Sequence of chain A:
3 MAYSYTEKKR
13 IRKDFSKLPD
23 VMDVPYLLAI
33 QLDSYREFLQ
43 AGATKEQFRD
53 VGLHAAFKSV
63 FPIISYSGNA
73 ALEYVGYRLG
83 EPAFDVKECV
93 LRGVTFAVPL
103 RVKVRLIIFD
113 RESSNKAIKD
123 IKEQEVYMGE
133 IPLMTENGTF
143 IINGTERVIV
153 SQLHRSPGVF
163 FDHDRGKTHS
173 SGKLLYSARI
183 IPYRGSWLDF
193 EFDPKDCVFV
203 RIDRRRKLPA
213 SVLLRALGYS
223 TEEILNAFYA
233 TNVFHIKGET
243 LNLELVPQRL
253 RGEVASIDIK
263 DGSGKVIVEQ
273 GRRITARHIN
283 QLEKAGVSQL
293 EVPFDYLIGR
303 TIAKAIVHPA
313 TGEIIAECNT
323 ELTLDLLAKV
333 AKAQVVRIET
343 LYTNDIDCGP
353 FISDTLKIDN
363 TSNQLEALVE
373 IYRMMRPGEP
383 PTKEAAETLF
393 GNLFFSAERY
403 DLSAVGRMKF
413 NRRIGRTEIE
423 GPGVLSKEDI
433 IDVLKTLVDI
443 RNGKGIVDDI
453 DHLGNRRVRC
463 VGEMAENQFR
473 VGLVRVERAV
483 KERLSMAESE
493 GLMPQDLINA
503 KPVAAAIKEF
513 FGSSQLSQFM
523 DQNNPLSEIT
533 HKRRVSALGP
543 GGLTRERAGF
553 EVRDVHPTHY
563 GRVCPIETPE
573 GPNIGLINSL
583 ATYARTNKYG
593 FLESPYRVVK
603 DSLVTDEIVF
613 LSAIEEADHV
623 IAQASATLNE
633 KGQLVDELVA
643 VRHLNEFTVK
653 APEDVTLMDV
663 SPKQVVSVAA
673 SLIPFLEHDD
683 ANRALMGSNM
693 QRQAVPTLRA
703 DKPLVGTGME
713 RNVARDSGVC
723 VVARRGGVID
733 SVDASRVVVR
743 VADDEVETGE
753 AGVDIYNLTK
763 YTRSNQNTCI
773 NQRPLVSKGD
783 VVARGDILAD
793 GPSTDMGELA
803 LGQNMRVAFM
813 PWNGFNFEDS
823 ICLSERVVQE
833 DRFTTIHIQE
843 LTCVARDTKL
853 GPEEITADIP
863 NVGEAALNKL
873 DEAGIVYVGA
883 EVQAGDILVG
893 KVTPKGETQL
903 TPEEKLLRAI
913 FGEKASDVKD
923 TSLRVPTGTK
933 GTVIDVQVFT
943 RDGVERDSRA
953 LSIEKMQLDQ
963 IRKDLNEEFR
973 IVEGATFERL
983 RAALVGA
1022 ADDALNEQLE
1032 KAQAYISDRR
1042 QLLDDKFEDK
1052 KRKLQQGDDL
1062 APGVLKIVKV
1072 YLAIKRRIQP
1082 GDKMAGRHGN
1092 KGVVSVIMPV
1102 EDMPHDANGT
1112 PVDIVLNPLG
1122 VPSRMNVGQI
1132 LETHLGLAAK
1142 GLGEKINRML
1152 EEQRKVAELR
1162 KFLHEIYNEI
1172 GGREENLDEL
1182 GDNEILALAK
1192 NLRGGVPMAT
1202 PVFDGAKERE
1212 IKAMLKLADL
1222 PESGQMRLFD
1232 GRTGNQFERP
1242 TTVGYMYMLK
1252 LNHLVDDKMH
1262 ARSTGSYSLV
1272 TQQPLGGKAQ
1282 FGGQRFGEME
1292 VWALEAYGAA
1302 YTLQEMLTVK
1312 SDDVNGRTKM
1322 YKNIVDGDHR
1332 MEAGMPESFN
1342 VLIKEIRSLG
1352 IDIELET

Sequence of chain B:
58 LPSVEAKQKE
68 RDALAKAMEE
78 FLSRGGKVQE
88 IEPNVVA

This data describes a binding interaction between two proteins.

Interface contacts:
Residue I66 in chain A is in contact with residue L71 in chain B (closest heavy-atom distance 4.1 Å).
Residue I65 in chain A is in contact with residue E67 in chain B (closest heavy-atom distance 3.2 Å).
Residue D498 in chain A interacts with residue V93 in chain B (closest heavy-atom distance 4.0 Å).
Residue Q497 in chain A interacts with residue V92 in chain B (closest heavy-atom distance 3.0 Å).
Residue R107 in chain A is in contact with residue M75 in chain B (closest heavy-atom distance 4.5 Å).
Residue I120 in chain A is in contact with residue M75 in chain B (closest heavy-atom distance 3.7 Å).
Residue A73 in chain A is in contact with residue L71 in chain B (closest heavy-atom distance 4.5 Å).
Residue D122 in chain A contacts residue K84 in chain B (closest heavy-atom distance 4.4 Å).
Residue E400 in chain A is in contact with residue L58 in chain B (closest heavy-atom distance 3.6 Å).
Residue Q497 in chain A interacts with residue N91 in chain B (closest heavy-atom distance 3.7 Å).
Residue E75 in chain A interacts with residue L71 in chain B (closest heavy-atom distance 3.4 Å).
Residue K124 in chain A interacts with residue Q86 in chain B (closest heavy-atom distance 3.3 Å).
Residue D122 in chain A is in contact with residue L79 in chain B (closest heavy-atom distance 3.4 Å).
Residue A399 in chain A interacts with residue L58 in chain B (closest heavy-atom distance 3.0 Å).
Residue N117 in chain A contacts residue L71 in chain B (closest heavy-atom distance 4.3 Å).
Residue E75 in chain A contacts residue R68 in chain B (closest heavy-atom distance 4.1 Å).
Residue K124 in chain A contacts residue V85 in chain B (closest heavy-atom distance 3.9 Å).
Residue G425 in chain A contacts residue E62 in chain B (closest heavy-atom distance 2.7 Å).
Residue E125 in chain A interacts with residue P90 in chain B (closest heavy-atom distance 4.1 Å).
Residue I109 in chain A is in contact with residue M75 in chain B (closest heavy-atom distance 3.7 Å).
Residue E75 in chain A contacts residue M75 in chain B (closest heavy-atom distance 3.7 Å).
Residue L494 in chain A interacts with residue A94 in chain B (closest heavy-atom distance 3.1 Å).
Residue A399 in chain A is in contact with residue A63 in chain B (closest heavy-atom distance 3.9 Å).
Residue F111 in chain A contacts residue L71 in chain B (closest heavy-atom distance 3.7 Å).
Residue S61 in chain A interacts with residue K64 in chain B (closest heavy-atom distance 3.2 Å).
Residue E125 in chain A is in contact with residue V92 in chain B (closest heavy-atom distance 4.3 Å).
Residue V128 in chain A interacts with residue N91 in chain B (closest heavy-atom distance 3.4 Å).
Residue K60 in chain A is in contact with residue Q65 in chain B (closest heavy-atom distance 3.8 Å).
Residue I123 in chain A is in contact with residue I88 in chain B (closest heavy-atom distance 3.6 Å).
Residue Q497 in chain A is in contact with residue P90 in chain B (closest heavy-atom distance 2.9 Å).
Residue D122 in chain A interacts with residue Q86 in chain B (closest heavy-atom distance 4.2 Å).
Residue M495 in chain A contacts residue A94 in chain B (closest heavy-atom distance 3.8 Å).
Residue E125 in chain A is in contact with residue E89 in chain B (closest heavy-atom distance 3.5 Å).
Residue Y402 in chain A is in contact with residue L58 in chain B (closest heavy-atom distance 4.3 Å).
Residue Q126 in chain A is in contact with residue P90 in chain B (closest heavy-atom distance 3.6 Å).
Residue N117 in chain A contacts residue E77 in chain B (closest heavy-atom distance 4.2 Å).
Residue S61 in chain A interacts with residue P59 in chain B (closest heavy-atom distance 3.1 Å).
Residue I65 in chain A interacts with residue K64 in chain B (closest heavy-atom distance 3.4 Å).
Residue G493 in chain A interacts with residue A94 in chain B (closest heavy-atom distance 3.9 Å).
Residue E125 in chain A interacts with residue I88 in chain B (closest heavy-atom distance 3.3 Å).
Residue P64 in chain A contacts residue E67 in chain B (closest heavy-atom distance 3.6 Å).
Residue I120 in chain A contacts residue A74 in chain B (closest heavy-atom distance 4.2 Å).
Residue N117 in chain A contacts residue A74 in chain B (closest heavy-atom distance 3.6 Å).
Residue I66 in chain A interacts with residue E67 in chain B (closest heavy-atom distance 2.6 Å).
Residue P64 in chain A contacts residue R68 in chain B (closest heavy-atom distance 3.8 Å).
Residue S61 in chain A is in contact with residue S60 in chain B (closest heavy-atom distance 3.2 Å).
Residue K124 in chain A interacts with residue I88 in chain B (closest heavy-atom distance 3.3 Å).
Residue M495 in chain A is in contact with residue V92 in chain B (closest heavy-atom distance 4.1 Å).
Residue K121 in chain A contacts residue Q86 in chain B (closest heavy-atom distance 4.4 Å).
Residue D122 in chain A interacts with residue F78 in chain B (closest heavy-atom distance 4.2 Å).
Residue M495 in chain A interacts with residue V93 in chain B (closest heavy-atom distance 4.5 Å).
Residue E400 in chain A interacts with residue P59 in chain B (closest heavy-atom distance 4.2 Å).
Residue K60 in chain A interacts with residue R68 in chain B (closest heavy-atom distance 3.0 Å).
Residue R472 in chain A is in contact with residue S60 in chain B (closest heavy-atom distance 3.4 Å).
Residue P424 in chain A is in contact with residue E62 in chain B (closest heavy-atom distance 3.9 Å).
Residue P64 in chain A is in contact with residue K64 in chain B (closest heavy-atom distance 4.2 Å).
Residue I120 in chain A interacts with residue F78 in chain B (closest heavy-atom distance 3.2 Å).
Residue D403 in chain A contacts residue L58 in chain B (closest heavy-atom distance 3.2 Å).
Residue A57 in chain A is in contact with residue S60 in chain B (closest heavy-atom distance 4.0 Å).
Residue D122 in chain A contacts residue M75 in chain B (closest heavy-atom distance 4.2 Å).